Sequence of protein 1:
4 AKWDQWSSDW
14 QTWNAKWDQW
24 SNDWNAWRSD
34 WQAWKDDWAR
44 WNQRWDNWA

Residue-level contacts at the interface:
Residue W41 in protein 2 interacts with residue W37 in protein 1 (closest heavy-atom distance 3.3 Å).
Residue W9 in protein 2 interacts with residue W9 in protein 1 (closest heavy-atom distance 3.4 Å).
Residue W16 in protein 2 is in contact with residue W16 in protein 1 (closest heavy-atom distance 4.2 Å).
Residue W6 in protein 2 interacts with residue Q8 in protein 1 (closest heavy-atom distance 4.8 Å).
Residue W37 in protein 2 contacts residue W37 in protein 1 (closest heavy-atom distance 3.7 Å).
Residue W27 in protein 2 interacts with residue W27 in protein 1 (closest heavy-atom distance 3.6 Å).
Residue D21 in protein 2 interacts with residue K19 in protein 1 (closest heavy-atom distance 2.8 Å).
Residue W6 in protein 2 is in contact with residue K5 in protein 1 (closest heavy-atom distance 3.3 Å).
Residue W20 in protein 2 interacts with residue W20 in protein 1 (closest heavy-atom distance 3.9 Å).
Residue K38 in protein 2 interacts with residue D40 in protein 1 (closest heavy-atom distance 3.7 Å).
Residue K38 in protein 2 contacts residue W37 in protein 1 (closest heavy-atom distance 3.8 Å).
Residue W6 in protein 2 interacts with residue W9 in protein 1 (closest heavy-atom distance 3.2 Å).
Residue W27 in protein 2 contacts residue W23 in protein 1 (closest heavy-atom distance 3.5 Å).
Residue W34 in protein 2 is in contact with residue W37 in protein 1 (closest heavy-atom distance 4.0 Å).
Residue W27 in protein 2 interacts with residue W30 in protein 1 (closest heavy-atom distance 4.0 Å).
Residue N28 in protein 2 is in contact with residue W23 in protein 1 (closest heavy-atom distance 4.6 Å).
Residue W13 in protein 2 contacts residue W13 in protein 1 (closest heavy-atom distance 3.8 Å).
Residue W20 in protein 2 is in contact with residue K19 in protein 1 (closest heavy-atom distance 3.9 Å).
Residue A52 in protein 2 contacts residue W51 in protein 1 (closest heavy-atom distance 3.3 Å).
Residue R31 in protein 2 contacts residue W30 in protein 1 (closest heavy-atom distance 3.5 Å).
Residue N17 in protein 2 contacts residue W16 in protein 1 (closest heavy-atom distance 4.0 Å).
Residue W34 in protein 2 contacts residue W34 in protein 1 (closest heavy-atom distance 3.9 Å).
Residue N28 in protein 2 interacts with residue D26 in protein 1 (closest heavy-atom distance 3.8 Å).
Residue W34 in protein 2 contacts residue D33 in protein 1 (closest heavy-atom distance 3.7 Å).
Residue R31 in protein 2 contacts residue D33 in protein 1 (closest heavy-atom distance 3.3 Å).
Residue W27 in protein 2 interacts with residue D26 in protein 1 (closest heavy-atom distance 3.6 Å).
Residue D49 in protein 2 is in contact with residue R47 in protein 1 (closest heavy-atom distance 3.3 Å).
Residue Q35 in protein 2 contacts residue D33 in protein 1 (closest heavy-atom distance 2.4 Å).
Residue W13 in protein 2 is in contact with residue D12 in protein 1 (closest heavy-atom distance 4.2 Å).
Residue S24 in protein 2 interacts with residue W23 in protein 1 (closest heavy-atom distance 4.0 Å).
Residue R31 in protein 2 contacts residue W27 in protein 1 (closest heavy-atom distance 5.0 Å).
Residue W41 in protein 2 contacts residue W41 in protein 1 (closest heavy-atom distance 3.6 Å).
Residue K38 in protein 2 is in contact with residue A36 in protein 1 (closest heavy-atom distance 4.7 Å).
Residue K38 in protein 2 interacts with residue D33 in protein 1 (closest heavy-atom distance 4.8 Å).
Residue Q35 in protein 2 contacts residue W30 in protein 1 (closest heavy-atom distance 4.6 Å).
Residue W30 in protein 2 is in contact with residue W30 in protein 1 (closest heavy-atom distance 3.7 Å).
Residue W48 in protein 2 contacts residue W48 in protein 1 (closest heavy-atom distance 4.1 Å).
Residue N17 in protein 2 contacts residue K19 in protein 1 (closest heavy-atom distance 2.7 Å).
Residue W41 in protein 2 contacts residue D40 in protein 1 (closest heavy-atom distance 3.9 Å).
Residue R31 in protein 2 interacts with residue A29 in protein 1 (closest heavy-atom distance 3.5 Å).
Residue W20 in protein 2 interacts with residue W16 in protein 1 (closest heavy-atom distance 3.8 Å).
Residue W34 in protein 2 contacts residue W30 in protein 1 (closest heavy-atom distance 3.4 Å).
Residue S10 in protein 2 contacts residue D12 in protein 1 (closest heavy-atom distance 4.8 Å).
Residue N45 in protein 2 interacts with residue W44 in protein 1 (closest heavy-atom distance 3.3 Å).
Residue W13 in protein 2 is in contact with residue W9 in protein 1 (closest heavy-atom distance 3.7 Å).
Residue W23 in protein 2 contacts residue W23 in protein 1 (closest heavy-atom distance 3.5 Å).
Residue N45 in protein 2 is in contact with residue W48 in protein 1 (closest heavy-atom distance 3.2 Å).
Residue R31 in protein 2 interacts with residue D26 in protein 1 (closest heavy-atom distance 3.0 Å).
Residue Q46 in protein 2 interacts with residue W44 in protein 1 (closest heavy-atom distance 3.8 Å).
Residue W41 in protein 2 is in contact with residue W44 in protein 1 (closest heavy-atom distance 3.9 Å).
Residue W13 in protein 2 interacts with residue W16 in protein 1 (closest heavy-atom distance 3.7 Å).
Residue W20 in protein 2 contacts residue W23 in protein 1 (closest heavy-atom distance 3.8 Å).
Residue D49 in protein 2 is in contact with residue W44 in protein 1 (closest heavy-atom distance 3.5 Å).
Residue D49 in protein 2 is in contact with residue W48 in protein 1 (closest heavy-atom distance 4.0 Å).

This data describes a binding interaction between two proteins.

Sequence of protein 2:
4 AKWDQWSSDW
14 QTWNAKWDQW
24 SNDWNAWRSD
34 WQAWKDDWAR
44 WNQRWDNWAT